Sequence of chain B:
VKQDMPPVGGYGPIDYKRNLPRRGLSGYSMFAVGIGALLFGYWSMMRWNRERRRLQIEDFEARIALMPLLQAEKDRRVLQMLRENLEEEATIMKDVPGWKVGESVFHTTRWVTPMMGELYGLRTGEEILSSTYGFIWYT

The following describes two proteins that form a bound complex.

Sequence of chain A:
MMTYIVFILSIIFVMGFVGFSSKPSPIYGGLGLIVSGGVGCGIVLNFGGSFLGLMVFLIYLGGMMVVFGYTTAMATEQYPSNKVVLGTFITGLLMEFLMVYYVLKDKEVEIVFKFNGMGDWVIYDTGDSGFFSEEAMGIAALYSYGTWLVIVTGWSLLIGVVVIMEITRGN

Interface contacts:
Residue Y128 in chain A interacts with residue F139 in chain B (closest heavy-atom distance 4.9 Å).
Residue G48 in chain A contacts residue I140 in chain B (closest heavy-atom distance 4.2 Å).
Residue T130 in chain A interacts with residue L123 in chain B (closest heavy-atom distance 3.5 Å).
Residue F135 in chain A contacts residue F64 in chain B (closest heavy-atom distance 3.4 Å).
Residue V126 in chain A contacts residue M120 in chain B (closest heavy-atom distance 4.4 Å).
Residue T130 in chain A contacts residue M120 in chain B (closest heavy-atom distance 3.7 Å).
Residue T130 in chain A is in contact with residue T117 in chain B (closest heavy-atom distance 3.9 Å).
Residue F47 in chain A contacts residue Y137 in chain B (closest heavy-atom distance 4.3 Å).
Residue W125 in chain A is in contact with residue I132 in chain B (closest heavy-atom distance 4.1 Å).
Residue T130 in chain A is in contact with residue V82 in chain B (closest heavy-atom distance 4.2 Å).
Residue S133 in chain A is in contact with residue R67 in chain B (closest heavy-atom distance 2.3 Å).
Residue N46 in chain A is in contact with residue W141 in chain B (closest heavy-atom distance 3.6 Å).
Residue T3 in chain A is in contact with residue G129 in chain B (closest heavy-atom distance 5.0 Å).
Residue F135 in chain A is in contact with residue R67 in chain B (closest heavy-atom distance 3.2 Å).
Residue W125 in chain A contacts residue G121 in chain B (closest heavy-atom distance 3.4 Å).
Residue W125 in chain A interacts with residue M119 in chain B (closest heavy-atom distance 4.8 Å).
Residue V126 in chain A interacts with residue M119 in chain B (closest heavy-atom distance 3.4 Å).
Residue L45 in chain A contacts residue I140 in chain B (closest heavy-atom distance 3.8 Å).
Residue Y128 in chain A contacts residue P118 in chain B (closest heavy-atom distance 4.4 Å).
Residue D132 in chain A interacts with residue K78 in chain B (closest heavy-atom distance 2.4 Å).
Residue W125 in chain A is in contact with residue T136 in chain B (closest heavy-atom distance 3.8 Å).
Residue W125 in chain A is in contact with residue Y137 in chain B (closest heavy-atom distance 3.7 Å).
Residue Y128 in chain A interacts with residue M119 in chain B (closest heavy-atom distance 3.6 Å).
Residue T130 in chain A contacts residue K78 in chain B (closest heavy-atom distance 3.3 Å).
Residue S133 in chain A interacts with residue M71 in chain B (closest heavy-atom distance 4.6 Å).
Residue Y128 in chain A is in contact with residue M120 in chain B (closest heavy-atom distance 3.3 Å).
Residue G131 in chain A interacts with residue K78 in chain B (closest heavy-atom distance 3.9 Å).
Residue N46 in chain A is in contact with residue I140 in chain B (closest heavy-atom distance 3.3 Å).
Residue T3 in chain A contacts residue I132 in chain B (closest heavy-atom distance 4.9 Å).
Residue W125 in chain A contacts residue Y124 in chain B (closest heavy-atom distance 4.0 Å).
Residue T130 in chain A interacts with residue P118 in chain B (closest heavy-atom distance 4.8 Å).
Residue V126 in chain A interacts with residue G121 in chain B (closest heavy-atom distance 3.6 Å).
Residue V6 in chain A contacts residue Y137 in chain B (closest heavy-atom distance 4.2 Å).
Residue I5 in chain A interacts with residue W141 in chain B (closest heavy-atom distance 4.1 Å).
Residue D129 in chain A is in contact with residue M120 in chain B (closest heavy-atom distance 3.3 Å).
Residue W125 in chain A contacts residue M120 in chain B (closest heavy-atom distance 3.4 Å).
Residue F47 in chain A is in contact with residue I140 in chain B (closest heavy-atom distance 4.4 Å).
Residue N46 in chain A interacts with residue Y137 in chain B (closest heavy-atom distance 4.7 Å).
Residue T3 in chain A is in contact with residue Y137 in chain B (closest heavy-atom distance 4.8 Å).
Residue D124 in chain A contacts residue Y137 in chain B (closest heavy-atom distance 3.0 Å).
Residue I127 in chain A contacts residue M119 in chain B (closest heavy-atom distance 3.8 Å).
Residue Y128 in chain A contacts residue I140 in chain B (closest heavy-atom distance 3.7 Å).
Residue Y128 in chain A interacts with residue T136 in chain B (closest heavy-atom distance 3.2 Å).
Residue Y128 in chain A interacts with residue S135 in chain B (closest heavy-atom distance 4.3 Å).